Residue-level contacts at the interface:
Residue N26 in chain A contacts residue L18 in chain B (closest heavy-atom distance 4.5 Å).
Residue R58 in chain A is in contact with residue W44 in chain B (closest heavy-atom distance 3.8 Å).
Residue L29 in chain A contacts residue C19 in chain B (closest heavy-atom distance 4.1 Å).
Residue A57 in chain A is in contact with residue W44 in chain B (closest heavy-atom distance 4.0 Å).
Residue L37 in chain A interacts with residue A25 in chain B (closest heavy-atom distance 4.2 Å).
Residue N26 in chain A interacts with residue E14 in chain B (closest heavy-atom distance 3.6 Å).
Residue K47 in chain A is in contact with residue M37 in chain B (closest heavy-atom distance 4.7 Å).
Residue F54 in chain A interacts with residue W44 in chain B (closest heavy-atom distance 3.5 Å).
Residue I22 in chain A interacts with residue V12 in chain B (closest heavy-atom distance 4.4 Å).
Residue F54 in chain A interacts with residue D41 in chain B (closest heavy-atom distance 3.3 Å).
Residue N26 in chain A is in contact with residue A15 in chain B (closest heavy-atom distance 3.1 Å).
Residue L29 in chain A is in contact with residue A15 in chain B (closest heavy-atom distance 4.7 Å).
Residue Q40 in chain A interacts with residue D28 in chain B (closest heavy-atom distance 3.5 Å).
Residue I22 in chain A is in contact with residue L11 in chain B (closest heavy-atom distance 4.0 Å).
Residue C33 in chain A interacts with residue L22 in chain B (closest heavy-atom distance 3.6 Å).
Residue C33 in chain A is in contact with residue L21 in chain B (closest heavy-atom distance 3.5 Å).
Residue I22 in chain A is in contact with residue A15 in chain B (closest heavy-atom distance 3.9 Å).
Residue R19 in chain A interacts with residue L11 in chain B (closest heavy-atom distance 3.6 Å).
Residue Q40 in chain A is in contact with residue A25 in chain B (closest heavy-atom distance 3.3 Å).
Residue C33 in chain A interacts with residue A25 in chain B (closest heavy-atom distance 5.0 Å).
Residue L50 in chain A is in contact with residue M37 in chain B (closest heavy-atom distance 3.7 Å).
Residue M51 in chain A contacts residue M37 in chain B (closest heavy-atom distance 3.6 Å).
Residue F54 in chain A contacts residue W42 in chain B (closest heavy-atom distance 3.4 Å).
Residue Q40 in chain A interacts with residue N24 in chain B (closest heavy-atom distance 5.0 Å).
Residue M51 in chain A contacts residue L40 in chain B (closest heavy-atom distance 3.8 Å).
Residue R23 in chain A is in contact with residue L11 in chain B (closest heavy-atom distance 4.2 Å).
Residue L36 in chain A interacts with residue I26 in chain B (closest heavy-atom distance 4.0 Å).
Residue F54 in chain A is in contact with residue L40 in chain B (closest heavy-atom distance 4.0 Å).
Residue C33 in chain A contacts residue L18 in chain B (closest heavy-atom distance 4.4 Å).
Residue L36 in chain A interacts with residue T29 in chain B (closest heavy-atom distance 4.2 Å).
Residue N26 in chain A interacts with residue L11 in chain B (closest heavy-atom distance 3.6 Å).
Residue L36 in chain A interacts with residue A25 in chain B (closest heavy-atom distance 4.0 Å).
Residue V61 in chain A contacts residue W44 in chain B (closest heavy-atom distance 3.7 Å).
Residue Q40 in chain A interacts with residue T29 in chain B (closest heavy-atom distance 3.7 Å).
Residue F54 in chain A contacts residue M37 in chain B (closest heavy-atom distance 3.9 Å).
Residue L29 in chain A is in contact with residue L18 in chain B (closest heavy-atom distance 4.1 Å).
Residue R19 in chain A is in contact with residue S8 in chain B (closest heavy-atom distance 3.0 Å).
Residue L37 in chain A contacts residue L21 in chain B (closest heavy-atom distance 4.6 Å).
Residue F39 in chain A interacts with residue T29 in chain B (closest heavy-atom distance 3.8 Å).
Residue L36 in chain A contacts residue L22 in chain B (closest heavy-atom distance 4.1 Å).
Residue L29 in chain A interacts with residue L22 in chain B (closest heavy-atom distance 3.5 Å).

Sequence of chain A:
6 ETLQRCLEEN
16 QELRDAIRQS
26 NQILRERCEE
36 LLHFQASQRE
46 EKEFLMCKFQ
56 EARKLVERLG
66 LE

Sequence of chain B:
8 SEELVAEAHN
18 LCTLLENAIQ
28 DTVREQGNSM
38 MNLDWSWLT

These two protein chains interact to form a complex.